Sequence of protein 2:
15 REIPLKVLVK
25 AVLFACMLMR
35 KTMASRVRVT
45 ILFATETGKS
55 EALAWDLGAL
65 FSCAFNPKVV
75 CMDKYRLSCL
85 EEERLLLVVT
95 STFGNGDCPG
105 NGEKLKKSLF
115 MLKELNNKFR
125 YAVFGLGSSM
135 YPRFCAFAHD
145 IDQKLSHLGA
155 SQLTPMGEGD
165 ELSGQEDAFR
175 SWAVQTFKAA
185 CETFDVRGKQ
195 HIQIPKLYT

The following describes two proteins that form a bound complex.

Sequence of protein 1:
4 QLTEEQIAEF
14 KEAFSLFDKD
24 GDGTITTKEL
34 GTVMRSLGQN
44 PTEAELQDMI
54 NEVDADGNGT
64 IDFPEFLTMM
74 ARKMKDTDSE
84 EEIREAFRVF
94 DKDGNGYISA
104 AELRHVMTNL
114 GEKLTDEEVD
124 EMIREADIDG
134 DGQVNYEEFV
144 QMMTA

Interface contacts:
Residue M31 in protein 2 interacts with residue E85 in protein 1 (closest heavy-atom distance 3.1 Å).
Residue R34 in protein 2 is in contact with residue E88 in protein 1 (closest heavy-atom distance 3.4 Å).
Residue M31 in protein 2 interacts with residue K76 in protein 1 (closest heavy-atom distance 3.3 Å).
Residue R34 in protein 2 contacts residue E84 in protein 1 (closest heavy-atom distance 3.3 Å).
Residue T36 in protein 2 contacts residue M52 in protein 1 (closest heavy-atom distance 3.5 Å).
Residue R191 in protein 2 interacts with residue D51 in protein 1 (closest heavy-atom distance 3.1 Å).
Residue K20 in protein 2 is in contact with residue E128 in protein 1 (closest heavy-atom distance 2.9 Å).
Residue C30 in protein 2 contacts residue A89 in protein 1 (closest heavy-atom distance 3.8 Å).
Residue M33 in protein 2 interacts with residue M37 in protein 1 (closest heavy-atom distance 3.4 Å).
Residue V26 in protein 2 is in contact with residue V92 in protein 1 (closest heavy-atom distance 3.8 Å).
Residue M31 in protein 2 contacts residue M72 in protein 1 (closest heavy-atom distance 3.8 Å).
Residue V23 in protein 2 interacts with residue M145 in protein 1 (closest heavy-atom distance 3.7 Å).
Residue F28 in protein 2 is in contact with residue M72 in protein 1 (closest heavy-atom distance 3.3 Å).
Residue C30 in protein 2 interacts with residue V92 in protein 1 (closest heavy-atom distance 3.6 Å).
Residue L32 in protein 2 is in contact with residue M52 in protein 1 (closest heavy-atom distance 3.5 Å).
Residue I17 in protein 2 contacts residue E115 in protein 1 (closest heavy-atom distance 3.6 Å).
Residue C30 in protein 2 interacts with residue E88 in protein 1 (closest heavy-atom distance 3.8 Å).
Residue R191 in protein 2 is in contact with residue A47 in protein 1 (closest heavy-atom distance 3.5 Å).
Residue L22 in protein 2 is in contact with residue L113 in protein 1 (closest heavy-atom distance 3.6 Å).
Residue L27 in protein 2 interacts with residue M77 in protein 1 (closest heavy-atom distance 3.8 Å).
Residue C67 in protein 2 interacts with residue T45 in protein 1 (closest heavy-atom distance 3.3 Å).
Residue L19 in protein 2 contacts residue M125 in protein 1 (closest heavy-atom distance 3.4 Å).
Residue R40 in protein 2 is in contact with residue N43 in protein 1 (closest heavy-atom distance 3.2 Å).
Residue S66 in protein 2 is in contact with residue N43 in protein 1 (closest heavy-atom distance 3.5 Å).
Residue C30 in protein 2 is in contact with residue Q42 in protein 1 (closest heavy-atom distance 3.5 Å).
Residue I17 in protein 2 interacts with residue M125 in protein 1 (closest heavy-atom distance 3.0 Å).
Residue M33 in protein 2 interacts with residue N43 in protein 1 (closest heavy-atom distance 3.5 Å).
Residue L27 in protein 2 contacts residue M146 in protein 1 (closest heavy-atom distance 3.2 Å).
Residue K20 in protein 2 interacts with residue E8 in protein 1 (closest heavy-atom distance 3.5 Å).
Residue K24 in protein 2 is in contact with residue F13 in protein 1 (closest heavy-atom distance 3.5 Å).
Residue L19 in protein 2 is in contact with residue M145 in protein 1 (closest heavy-atom distance 3.2 Å).
Residue V21 in protein 2 interacts with residue A16 in protein 1 (closest heavy-atom distance 3.7 Å).
Residue P18 in protein 2 contacts residue E128 in protein 1 (closest heavy-atom distance 3.5 Å).
Residue F28 in protein 2 interacts with residue M73 in protein 1 (closest heavy-atom distance 3.8 Å).
Residue L22 in protein 2 contacts residue M110 in protein 1 (closest heavy-atom distance 3.8 Å).
Residue L19 in protein 2 interacts with residue L106 in protein 1 (closest heavy-atom distance 3.8 Å).
Residue K24 in protein 2 interacts with residue M146 in protein 1 (closest heavy-atom distance 3.7 Å).
Residue V21 in protein 2 interacts with residue E15 in protein 1 (closest heavy-atom distance 3.6 Å).
Residue F28 in protein 2 interacts with residue F20 in protein 1 (closest heavy-atom distance 3.5 Å).
Residue M33 in protein 2 contacts residue Q42 in protein 1 (closest heavy-atom distance 3.7 Å).
Residue R34 in protein 2 contacts residue D81 in protein 1 (closest heavy-atom distance 3.5 Å).
Residue A29 in protein 2 is in contact with residue Q42 in protein 1 (closest heavy-atom distance 3.2 Å).
Residue K24 in protein 2 contacts residue M73 in protein 1 (closest heavy-atom distance 3.8 Å).
Residue K20 in protein 2 is in contact with residue E12 in protein 1 (closest heavy-atom distance 2.8 Å).
Residue V26 in protein 2 interacts with residue F93 in protein 1 (closest heavy-atom distance 3.8 Å).
Residue L32 in protein 2 interacts with residue M72 in protein 1 (closest heavy-atom distance 3.6 Å).
Residue R191 in protein 2 is in contact with residue E48 in protein 1 (closest heavy-atom distance 3.7 Å).
Residue A25 in protein 2 contacts residue F20 in protein 1 (closest heavy-atom distance 3.3 Å).
Residue K24 in protein 2 is in contact with residue E12 in protein 1 (closest heavy-atom distance 2.9 Å).
Residue L19 in protein 2 contacts residue E128 in protein 1 (closest heavy-atom distance 2.7 Å).
Residue V23 in protein 2 is in contact with residue M146 in protein 1 (closest heavy-atom distance 3.0 Å).
Residue L27 in protein 2 interacts with residue M73 in protein 1 (closest heavy-atom distance 3.7 Å).
Residue L22 in protein 2 interacts with residue F93 in protein 1 (closest heavy-atom distance 3.7 Å).
Residue M31 in protein 2 contacts residue M73 in protein 1 (closest heavy-atom distance 3.5 Å).
Residue F28 in protein 2 contacts residue F69 in protein 1 (closest heavy-atom distance 3.5 Å).
Residue V23 in protein 2 contacts residue F142 in protein 1 (closest heavy-atom distance 3.3 Å).
Residue R34 in protein 2 contacts residue E85 in protein 1 (closest heavy-atom distance 3.6 Å).
Residue R40 in protein 2 interacts with residue E48 in protein 1 (closest heavy-atom distance 2.8 Å).
Residue I196 in protein 2 interacts with residue T45 in protein 1 (closest heavy-atom distance 3.4 Å).
Residue K35 in protein 2 contacts residue E55 in protein 1 (closest heavy-atom distance 2.9 Å).